These two protein chains interact to form a complex.

Residue-level contacts at the interface:
Residue K289 in the second protein is in contact with residue G6 in the first protein (closest heavy-atom distance 3.3 Å).
Residue G84 in the second protein is in contact with residue K9 in the first protein (closest heavy-atom distance 3.9 Å).
Residue S111 in the second protein contacts residue C8 in the first protein (closest heavy-atom distance 3.1 Å).
Residue N152 in the second protein is in contact with residue T4 in the first protein (closest heavy-atom distance 3.2 Å).
Residue A153 in the second protein interacts with residue P2 in the first protein (closest heavy-atom distance 4.9 Å).
Residue I110 in the second protein is in contact with residue P10 in the first protein (closest heavy-atom distance 4.5 Å).
Residue K289 in the second protein contacts residue T4 in the first protein (closest heavy-atom distance 3.1 Å).
Residue Q82 in the second protein interacts with residue P10 in the first protein (closest heavy-atom distance 3.5 Å).
Residue K289 in the second protein interacts with residue G5 in the first protein (closest heavy-atom distance 3.6 Å).
Residue F290 in the second protein interacts with residue V7 in the first protein (closest heavy-atom distance 3.1 Å).
Residue I110 in the second protein is in contact with residue C8 in the first protein (closest heavy-atom distance 3.4 Å).
Residue Q82 in the second protein contacts residue K9 in the first protein (closest heavy-atom distance 2.9 Å).
Residue P293 in the second protein interacts with residue G5 in the first protein (closest heavy-atom distance 4.3 Å).
Residue P293 in the second protein interacts with residue G6 in the first protein (closest heavy-atom distance 4.0 Å).
Residue Y165 in the second protein is in contact with residue V7 in the first protein (closest heavy-atom distance 4.7 Å).
Residue N152 in the second protein is in contact with residue A3 in the first protein (closest heavy-atom distance 4.2 Å).
Residue I110 in the second protein contacts residue K9 in the first protein (closest heavy-atom distance 4.2 Å).
Residue N152 in the second protein contacts residue G6 in the first protein (closest heavy-atom distance 3.8 Å).
Residue L155 in the second protein is in contact with residue A3 in the first protein (closest heavy-atom distance 4.5 Å).
Residue Q219 in the second protein is in contact with residue H11 in the first protein (closest heavy-atom distance 4.0 Å).
Residue N288 in the second protein interacts with residue G5 in the first protein (closest heavy-atom distance 4.4 Å).
Residue V162 in the second protein is in contact with residue G6 in the first protein (closest heavy-atom distance 4.4 Å).
Residue L214 in the second protein is in contact with residue H11 in the first protein (closest heavy-atom distance 4.2 Å).
Residue P287 in the second protein contacts residue H11 in the first protein (closest heavy-atom distance 5.0 Å).
Residue R291 in the second protein interacts with residue V7 in the first protein (closest heavy-atom distance 4.6 Å).
Residue M77 in the second protein is in contact with residue K9 in the first protein (closest heavy-atom distance 3.9 Å).
Residue A153 in the second protein is in contact with residue A3 in the first protein (closest heavy-atom distance 3.4 Å).
Residue F181 in the second protein is in contact with residue V7 in the first protein (closest heavy-atom distance 4.0 Å).
Residue I154 in the second protein interacts with residue G5 in the first protein (closest heavy-atom distance 4.2 Å).
Residue S111 in the second protein is in contact with residue G6 in the first protein (closest heavy-atom distance 4.0 Å).
Residue D75 in the second protein is in contact with residue V7 in the first protein (closest heavy-atom distance 3.6 Å).
Residue N264 in the second protein contacts residue C8 in the first protein (closest heavy-atom distance 4.6 Å).
Residue Y165 in the second protein interacts with residue C8 in the first protein (closest heavy-atom distance 3.9 Å).
Residue F181 in the second protein contacts residue G6 in the first protein (closest heavy-atom distance 3.7 Å).
Residue K83 in the second protein is in contact with residue K9 in the first protein (closest heavy-atom distance 4.0 Å).
Residue R291 in the second protein interacts with residue G6 in the first protein (closest heavy-atom distance 3.1 Å).
Residue R291 in the second protein interacts with residue G5 in the first protein (closest heavy-atom distance 4.3 Å).
Residue F290 in the second protein is in contact with residue C8 in the first protein (closest heavy-atom distance 5.0 Å).
Residue M157 in the second protein is in contact with residue G5 in the first protein (closest heavy-atom distance 3.9 Å).
Residue F181 in the second protein contacts residue C8 in the first protein (closest heavy-atom distance 3.4 Å).
Residue K289 in the second protein is in contact with residue V7 in the first protein (closest heavy-atom distance 3.0 Å).
Residue D176 in the second protein contacts residue P10 in the first protein (closest heavy-atom distance 3.6 Å).
Residue S111 in the second protein is in contact with residue V7 in the first protein (closest heavy-atom distance 3.4 Å).
Residue I154 in the second protein interacts with residue A3 in the first protein (closest heavy-atom distance 2.7 Å).
Residue N288 in the second protein is in contact with residue T4 in the first protein (closest heavy-atom distance 4.6 Å).
Residue V286 in the second protein contacts residue H11 in the first protein (closest heavy-atom distance 4.4 Å).
Residue N152 in the second protein interacts with residue G5 in the first protein (closest heavy-atom distance 2.8 Å).
Residue A153 in the second protein contacts residue T4 in the first protein (closest heavy-atom distance 4.2 Å).
Residue F177 in the second protein is in contact with residue P10 in the first protein (closest heavy-atom distance 4.3 Å).
Residue M77 in the second protein contacts residue P10 in the first protein (closest heavy-atom distance 3.9 Å).
Residue T175 in the second protein interacts with residue P10 in the first protein (closest heavy-atom distance 3.4 Å).
Residue I154 in the second protein interacts with residue T4 in the first protein (closest heavy-atom distance 4.0 Å).
Residue N288 in the second protein interacts with residue G6 in the first protein (closest heavy-atom distance 4.7 Å).
Residue H178 in the second protein interacts with residue P10 in the first protein (closest heavy-atom distance 4.0 Å).
Residue F290 in the second protein interacts with residue K9 in the first protein (closest heavy-atom distance 3.7 Å).
Residue Y165 in the second protein is in contact with residue G6 in the first protein (closest heavy-atom distance 2.5 Å).
Residue F290 in the second protein contacts residue H11 in the first protein (closest heavy-atom distance 4.9 Å).

Sequence of the first protein:
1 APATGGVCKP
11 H

Sequence of the second protein:
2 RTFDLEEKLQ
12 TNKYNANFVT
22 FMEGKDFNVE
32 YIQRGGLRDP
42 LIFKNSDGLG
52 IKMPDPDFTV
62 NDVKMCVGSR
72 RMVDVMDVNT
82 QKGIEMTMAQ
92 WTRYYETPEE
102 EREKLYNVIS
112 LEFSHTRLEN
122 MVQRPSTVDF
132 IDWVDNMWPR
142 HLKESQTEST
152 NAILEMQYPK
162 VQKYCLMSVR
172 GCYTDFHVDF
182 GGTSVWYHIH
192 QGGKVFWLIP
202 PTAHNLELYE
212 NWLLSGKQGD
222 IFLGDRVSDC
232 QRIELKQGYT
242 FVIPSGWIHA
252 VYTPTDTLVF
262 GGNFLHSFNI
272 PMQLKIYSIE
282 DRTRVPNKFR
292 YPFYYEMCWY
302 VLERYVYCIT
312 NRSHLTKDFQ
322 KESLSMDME